Sequence of protein 2:
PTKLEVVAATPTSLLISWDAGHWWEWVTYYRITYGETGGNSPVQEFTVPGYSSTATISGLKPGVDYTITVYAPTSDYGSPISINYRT

Sequence of protein 1:
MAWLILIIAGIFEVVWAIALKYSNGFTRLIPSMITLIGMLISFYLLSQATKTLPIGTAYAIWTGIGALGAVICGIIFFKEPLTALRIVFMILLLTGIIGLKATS

Residue-level contacts at the interface:
Residue L29 in protein 1 interacts with residue G54 in protein 2 (closest heavy-atom distance 3.8 Å).
Residue L29 in protein 1 interacts with residue T32 in protein 2 (closest heavy-atom distance 3.5 Å).
Residue T27 in protein 1 is in contact with residue Y33 in protein 2 (closest heavy-atom distance 4.8 Å).
Residue L29 in protein 1 interacts with residue W30 in protein 2 (closest heavy-atom distance 3.0 Å).
Residue R28 in protein 1 interacts with residue T32 in protein 2 (closest heavy-atom distance 3.6 Å).
Residue R28 in protein 1 contacts residue Y81 in protein 2 (closest heavy-atom distance 3.3 Å).
Residue T27 in protein 1 is in contact with residue T78 in protein 2 (closest heavy-atom distance 4.3 Å).
Residue T27 in protein 1 contacts residue P77 in protein 2 (closest heavy-atom distance 3.6 Å).
Residue L29 in protein 1 interacts with residue Y55 in protein 2 (closest heavy-atom distance 3.9 Å).
Residue N24 in protein 1 is in contact with residue Y81 in protein 2 (closest heavy-atom distance 4.8 Å).
Residue T27 in protein 1 interacts with residue T32 in protein 2 (closest heavy-atom distance 2.8 Å).
Residue R28 in protein 1 is in contact with residue V31 in protein 2 (closest heavy-atom distance 4.2 Å).
Residue L29 in protein 1 interacts with residue W27 in protein 2 (closest heavy-atom distance 3.8 Å).
Residue S32 in protein 1 is in contact with residue T32 in protein 2 (closest heavy-atom distance 3.1 Å).
Residue T27 in protein 1 contacts residue Y81 in protein 2 (closest heavy-atom distance 2.6 Å).
Residue I30 in protein 1 interacts with residue W30 in protein 2 (closest heavy-atom distance 3.7 Å).
Residue L29 in protein 1 interacts with residue V31 in protein 2 (closest heavy-atom distance 3.4 Å).
Residue S23 in protein 1 contacts residue Y81 in protein 2 (closest heavy-atom distance 4.7 Å).
Residue I30 in protein 1 is in contact with residue W27 in protein 2 (closest heavy-atom distance 3.3 Å).
Residue T27 in protein 1 is in contact with residue V31 in protein 2 (closest heavy-atom distance 3.1 Å).
Residue R28 in protein 1 is in contact with residue W30 in protein 2 (closest heavy-atom distance 3.6 Å).
Residue F26 in protein 1 interacts with residue T32 in protein 2 (closest heavy-atom distance 3.2 Å).
Residue R28 in protein 1 is in contact with residue W28 in protein 2 (closest heavy-atom distance 3.1 Å).
Residue I30 in protein 1 contacts residue W28 in protein 2 (closest heavy-atom distance 4.9 Å).
Residue T27 in protein 1 contacts residue W30 in protein 2 (closest heavy-atom distance 4.7 Å).

The following describes two proteins that form a bound complex.